This data describes a binding interaction between two proteins.

Residue-level contacts at the interface:
Residue W36 in the first protein contacts residue G2 in the second protein (closest heavy-atom distance 3.6 Å).

Sequence of the first protein:
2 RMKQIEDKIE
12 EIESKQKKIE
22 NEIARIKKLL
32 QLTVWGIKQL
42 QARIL

Sequence of the second protein:
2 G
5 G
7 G